Interface contacts:
Residue N99 in the second protein contacts residue F138 in the first protein (closest heavy-atom distance 3.6 Å).
Residue T100 in the second protein contacts residue F138 in the first protein (closest heavy-atom distance 4.9 Å).
Residue T5 in the second protein interacts with residue I139 in the first protein (closest heavy-atom distance 5.0 Å).
Residue V97 in the second protein contacts residue L141 in the first protein (closest heavy-atom distance 3.7 Å).
Residue L89 in the second protein interacts with residue L141 in the first protein (closest heavy-atom distance 4.4 Å).
Residue M8 in the second protein interacts with residue L141 in the first protein (closest heavy-atom distance 3.6 Å).
Residue L89 in the second protein interacts with residue K142 in the first protein (closest heavy-atom distance 4.8 Å).
Residue R9 in the second protein is in contact with residue K142 in the first protein (closest heavy-atom distance 3.3 Å).
Residue V97 in the second protein contacts residue F138 in the first protein (closest heavy-atom distance 4.4 Å).
Residue M8 in the second protein contacts residue K142 in the first protein (closest heavy-atom distance 3.7 Å).
Residue R9 in the second protein contacts residue L141 in the first protein (closest heavy-atom distance 3.7 Å).
Residue R9 in the second protein interacts with residue P140 in the first protein (closest heavy-atom distance 3.7 Å).
Residue G98 in the second protein contacts residue F138 in the first protein (closest heavy-atom distance 3.2 Å).
Residue L11 in the second protein interacts with residue K142 in the first protein (closest heavy-atom distance 4.5 Å).
Residue V97 in the second protein is in contact with residue P140 in the first protein (closest heavy-atom distance 5.0 Å).
Residue R9 in the second protein contacts residue I139 in the first protein (closest heavy-atom distance 4.2 Å).
Residue G98 in the second protein is in contact with residue I139 in the first protein (closest heavy-atom distance 4.9 Å).
Residue V97 in the second protein interacts with residue I139 in the first protein (closest heavy-atom distance 2.9 Å).
Residue S96 in the second protein interacts with residue L141 in the first protein (closest heavy-atom distance 4.4 Å).
Residue F16 in the second protein contacts residue K142 in the first protein (closest heavy-atom distance 4.9 Å).
Residue S96 in the second protein is in contact with residue I139 in the first protein (closest heavy-atom distance 3.5 Å).
Residue Y95 in the second protein interacts with residue L141 in the first protein (closest heavy-atom distance 4.8 Å).
Residue S96 in the second protein is in contact with residue P140 in the first protein (closest heavy-atom distance 3.9 Å).
Residue Y10 in the second protein interacts with residue K142 in the first protein (closest heavy-atom distance 4.8 Å).

Sequence of the first protein:
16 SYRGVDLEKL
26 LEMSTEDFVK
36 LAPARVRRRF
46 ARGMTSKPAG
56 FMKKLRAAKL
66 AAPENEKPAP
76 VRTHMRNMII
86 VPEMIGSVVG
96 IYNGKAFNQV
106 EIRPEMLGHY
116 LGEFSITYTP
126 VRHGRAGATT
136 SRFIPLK

Sequence of the second protein:
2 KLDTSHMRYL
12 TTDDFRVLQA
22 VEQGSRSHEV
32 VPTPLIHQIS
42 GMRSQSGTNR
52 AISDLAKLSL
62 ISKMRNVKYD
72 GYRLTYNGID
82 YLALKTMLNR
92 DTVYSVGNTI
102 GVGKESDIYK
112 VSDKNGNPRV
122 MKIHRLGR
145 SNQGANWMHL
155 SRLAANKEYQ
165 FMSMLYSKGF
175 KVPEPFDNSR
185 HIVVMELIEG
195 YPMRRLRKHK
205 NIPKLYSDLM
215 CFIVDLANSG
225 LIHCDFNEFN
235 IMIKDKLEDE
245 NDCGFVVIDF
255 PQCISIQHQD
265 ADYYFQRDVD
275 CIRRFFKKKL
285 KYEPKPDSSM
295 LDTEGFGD

These two protein chains interact to form a complex.